Sequence of the second protein:
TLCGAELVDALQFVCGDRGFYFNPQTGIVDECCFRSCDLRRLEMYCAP

Residue-level contacts at the interface:
Residue V702 in the first protein is in contact with residue Y60 in the second protein (closest heavy-atom distance 4.0 Å).
Residue R704 in the first protein is in contact with residue A62 in the second protein (closest heavy-atom distance 3.7 Å).
Residue N698 in the first protein is in contact with residue I43 in the second protein (closest heavy-atom distance 3.3 Å).
Residue Y28 in the first protein contacts residue F25 in the second protein (closest heavy-atom distance 4.2 Å).
Residue R59 in the first protein interacts with residue V11 in the second protein (closest heavy-atom distance 3.3 Å).
Residue F701 in the first protein interacts with residue V11 in the second protein (closest heavy-atom distance 3.6 Å).
Residue P705 in the first protein contacts residue Y24 in the second protein (closest heavy-atom distance 4.3 Å).
Residue R10 in the first protein interacts with residue F25 in the second protein (closest heavy-atom distance 3.2 Å).
Residue S699 in the first protein is in contact with residue F25 in the second protein (closest heavy-atom distance 3.6 Å).
Residue R704 in the first protein is in contact with residue E58 in the second protein (closest heavy-atom distance 2.7 Å).
Residue N11 in the first protein is in contact with residue Y24 in the second protein (closest heavy-atom distance 4.7 Å).
Residue R59 in the first protein contacts residue A8 in the second protein (closest heavy-atom distance 4.6 Å).
Residue L33 in the first protein is in contact with residue F23 in the second protein (closest heavy-atom distance 3.5 Å).
Residue F58 in the first protein is in contact with residue V11 in the second protein (closest heavy-atom distance 4.1 Å).
Residue H697 in the first protein contacts residue L10 in the second protein (closest heavy-atom distance 4.1 Å).
Residue N11 in the first protein is in contact with residue A62 in the second protein (closest heavy-atom distance 4.8 Å).
Residue N11 in the first protein interacts with residue F23 in the second protein (closest heavy-atom distance 2.6 Å).
Residue E91 in the first protein interacts with residue A8 in the second protein (closest heavy-atom distance 3.2 Å).
Residue R704 in the first protein is in contact with residue R21 in the second protein (closest heavy-atom distance 4.0 Å).
Residue H697 in the first protein is in contact with residue A8 in the second protein (closest heavy-atom distance 4.2 Å).
Residue F701 in the first protein contacts residue I43 in the second protein (closest heavy-atom distance 4.3 Å).
Residue I700 in the first protein interacts with residue F25 in the second protein (closest heavy-atom distance 3.4 Å).
Residue V702 in the first protein contacts residue Y24 in the second protein (closest heavy-atom distance 3.1 Å).
Residue N694 in the first protein contacts residue V44 in the second protein (closest heavy-atom distance 3.5 Å).
Residue F701 in the first protein is in contact with residue Y60 in the second protein (closest heavy-atom distance 3.6 Å).
Residue N698 in the first protein interacts with residue T41 in the second protein (closest heavy-atom distance 4.5 Å).
Residue N698 in the first protein is in contact with residue D45 in the second protein (closest heavy-atom distance 3.7 Å).
Residue S699 in the first protein contacts residue Q40 in the second protein (closest heavy-atom distance 3.6 Å).
Residue H697 in the first protein contacts residue I43 in the second protein (closest heavy-atom distance 3.5 Å).
Residue V702 in the first protein contacts residue F25 in the second protein (closest heavy-atom distance 3.8 Å).
Residue R704 in the first protein contacts residue Y60 in the second protein (closest heavy-atom distance 4.8 Å).
Residue H697 in the first protein contacts residue V11 in the second protein (closest heavy-atom distance 3.4 Å).
Residue R704 in the first protein interacts with residue Y24 in the second protein (closest heavy-atom distance 3.5 Å).
Residue F701 in the first protein interacts with residue F23 in the second protein (closest heavy-atom distance 3.5 Å).
Residue P703 in the first protein interacts with residue M59 in the second protein (closest heavy-atom distance 3.4 Å).
Residue H697 in the first protein is in contact with residue V44 in the second protein (closest heavy-atom distance 3.6 Å).
Residue R59 in the first protein is in contact with residue Q15 in the second protein (closest heavy-atom distance 3.2 Å).
Residue I700 in the first protein contacts residue Y24 in the second protein (closest heavy-atom distance 4.6 Å).
Residue N11 in the first protein contacts residue G22 in the second protein (closest heavy-atom distance 3.5 Å).
Residue F701 in the first protein contacts residue L14 in the second protein (closest heavy-atom distance 3.6 Å).
Residue E693 in the first protein contacts residue G7 in the second protein (closest heavy-atom distance 3.3 Å).
Residue H697 in the first protein is in contact with residue G7 in the second protein (closest heavy-atom distance 3.2 Å).
Residue R704 in the first protein interacts with residue M59 in the second protein (closest heavy-atom distance 3.0 Å).
Residue L33 in the first protein contacts residue Q15 in the second protein (closest heavy-atom distance 3.4 Å).
Residue D8 in the first protein contacts residue F25 in the second protein (closest heavy-atom distance 3.3 Å).
Residue N698 in the first protein contacts residue G42 in the second protein (closest heavy-atom distance 3.4 Å).
Residue R59 in the first protein interacts with residue D12 in the second protein (closest heavy-atom distance 3.0 Å).
Residue R10 in the first protein is in contact with residue F23 in the second protein (closest heavy-atom distance 3.3 Å).
Residue E693 in the first protein is in contact with residue A8 in the second protein (closest heavy-atom distance 3.3 Å).
Residue P703 in the first protein contacts residue Y60 in the second protein (closest heavy-atom distance 3.5 Å).
Residue N698 in the first protein interacts with residue V44 in the second protein (closest heavy-atom distance 3.0 Å).
Residue F695 in the first protein interacts with residue Q40 in the second protein (closest heavy-atom distance 3.4 Å).
Residue R10 in the first protein contacts residue Y24 in the second protein (closest heavy-atom distance 3.5 Å).
Residue P703 in the first protein contacts residue Y24 in the second protein (closest heavy-atom distance 3.5 Å).
Residue E91 in the first protein is in contact with residue V11 in the second protein (closest heavy-atom distance 3.9 Å).
Residue E693 in the first protein interacts with residue V44 in the second protein (closest heavy-atom distance 4.7 Å).
Residue N698 in the first protein contacts residue Q40 in the second protein (closest heavy-atom distance 3.1 Å).
Residue R704 in the first protein contacts residue C61 in the second protein (closest heavy-atom distance 3.8 Å).
Residue R704 in the first protein interacts with residue P63 in the second protein (closest heavy-atom distance 4.4 Å).
Residue K115 in the first protein contacts residue A8 in the second protein (closest heavy-atom distance 4.7 Å).

Sequence of the first protein:
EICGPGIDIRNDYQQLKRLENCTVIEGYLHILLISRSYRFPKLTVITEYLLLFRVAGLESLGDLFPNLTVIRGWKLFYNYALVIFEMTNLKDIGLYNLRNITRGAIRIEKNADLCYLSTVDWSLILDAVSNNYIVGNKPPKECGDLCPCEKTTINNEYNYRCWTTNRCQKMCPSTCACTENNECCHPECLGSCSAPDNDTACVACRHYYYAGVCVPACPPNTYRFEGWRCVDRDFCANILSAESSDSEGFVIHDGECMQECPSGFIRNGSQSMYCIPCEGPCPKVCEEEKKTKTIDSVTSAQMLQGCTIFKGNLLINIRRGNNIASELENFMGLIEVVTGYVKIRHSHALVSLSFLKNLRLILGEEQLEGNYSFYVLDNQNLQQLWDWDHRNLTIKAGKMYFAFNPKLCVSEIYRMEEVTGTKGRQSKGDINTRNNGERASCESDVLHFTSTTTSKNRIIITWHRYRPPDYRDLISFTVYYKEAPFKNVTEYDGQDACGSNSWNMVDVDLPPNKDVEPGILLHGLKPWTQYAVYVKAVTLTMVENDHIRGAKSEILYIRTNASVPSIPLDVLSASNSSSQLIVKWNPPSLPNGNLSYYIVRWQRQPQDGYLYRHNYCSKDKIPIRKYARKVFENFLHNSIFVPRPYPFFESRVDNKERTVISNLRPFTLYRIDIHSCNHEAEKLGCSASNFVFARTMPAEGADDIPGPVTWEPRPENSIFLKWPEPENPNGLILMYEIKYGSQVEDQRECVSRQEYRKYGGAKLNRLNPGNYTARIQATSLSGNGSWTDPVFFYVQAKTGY

This data describes a binding interaction between two proteins.